Sequence of chain A:
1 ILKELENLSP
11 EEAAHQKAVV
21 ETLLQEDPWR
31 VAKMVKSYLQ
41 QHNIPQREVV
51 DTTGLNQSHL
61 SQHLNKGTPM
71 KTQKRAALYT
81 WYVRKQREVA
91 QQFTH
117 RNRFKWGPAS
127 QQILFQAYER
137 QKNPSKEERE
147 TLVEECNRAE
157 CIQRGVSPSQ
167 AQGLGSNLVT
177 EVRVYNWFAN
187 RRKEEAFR

Contacts between the two chains:
Residue F193 in chain A contacts residue G67 in chain B (closest heavy-atom distance 3.0 Å).
Residue R194 in chain A is in contact with residue W29 in chain B (closest heavy-atom distance 4.7 Å).
Residue A192 in chain A contacts residue G67 in chain B (closest heavy-atom distance 3.7 Å).
Residue F193 in chain A interacts with residue D27 in chain B (closest heavy-atom distance 4.4 Å).
Residue A192 in chain A interacts with residue T68 in chain B (closest heavy-atom distance 4.9 Å).
Residue F193 in chain A is in contact with residue K66 in chain B (closest heavy-atom distance 4.6 Å).
Residue R194 in chain A contacts residue N65 in chain B (closest heavy-atom distance 3.4 Å).
Residue K66 in chain A interacts with residue E190 in chain B (closest heavy-atom distance 4.0 Å).
Residue F193 in chain A is in contact with residue W29 in chain B (closest heavy-atom distance 3.5 Å).
Residue R194 in chain A interacts with residue K66 in chain B (closest heavy-atom distance 4.7 Å).

Sequence of chain B:
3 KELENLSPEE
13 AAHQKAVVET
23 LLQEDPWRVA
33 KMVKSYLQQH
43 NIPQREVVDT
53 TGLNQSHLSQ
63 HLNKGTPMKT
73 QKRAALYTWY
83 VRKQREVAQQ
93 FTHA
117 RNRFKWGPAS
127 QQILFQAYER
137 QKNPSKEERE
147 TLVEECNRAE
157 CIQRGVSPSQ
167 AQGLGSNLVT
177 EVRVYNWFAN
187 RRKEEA

This data describes a binding interaction between two proteins.